Sequence of chain A:
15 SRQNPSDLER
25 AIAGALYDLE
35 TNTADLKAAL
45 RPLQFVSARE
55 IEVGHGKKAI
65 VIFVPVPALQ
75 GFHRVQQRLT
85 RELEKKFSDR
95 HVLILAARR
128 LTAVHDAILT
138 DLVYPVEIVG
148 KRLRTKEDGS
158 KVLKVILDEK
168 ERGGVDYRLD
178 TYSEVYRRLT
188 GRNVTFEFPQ

Interface contacts:
Residue R305 in chain B interacts with residue Y174 in chain A (closest heavy-atom distance 3.8 Å).
Residue R305 in chain B contacts residue D177 in chain A (closest heavy-atom distance 4.5 Å).
Residue K304 in chain B contacts residue H59 in chain A (closest heavy-atom distance 5.0 Å).
Residue R305 in chain B contacts residue D173 in chain A (closest heavy-atom distance 2.9 Å).
Residue K304 in chain B interacts with residue K61 in chain A (closest heavy-atom distance 4.5 Å).
Residue A303 in chain B contacts residue Y174 in chain A (closest heavy-atom distance 4.0 Å).
Residue L302 in chain B is in contact with residue K61 in chain A (closest heavy-atom distance 4.0 Å).
Residue R305 in chain B contacts residue L176 in chain A (closest heavy-atom distance 3.9 Å).
Residue K304 in chain B is in contact with residue D177 in chain A (closest heavy-atom distance 5.0 Å).
Residue Q306 in chain B is in contact with residue Y174 in chain A (closest heavy-atom distance 3.1 Å).
Residue R305 in chain B is in contact with residue F193 in chain A (closest heavy-atom distance 4.5 Å).

These two protein chains interact to form a complex.

Sequence of chain B:
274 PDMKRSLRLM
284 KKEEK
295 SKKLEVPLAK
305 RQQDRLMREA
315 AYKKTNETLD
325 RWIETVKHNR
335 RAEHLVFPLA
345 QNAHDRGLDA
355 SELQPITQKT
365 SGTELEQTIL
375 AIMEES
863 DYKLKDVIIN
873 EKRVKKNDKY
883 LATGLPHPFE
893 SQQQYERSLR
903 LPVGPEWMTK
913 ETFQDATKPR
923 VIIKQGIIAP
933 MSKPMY